Sequence of the first protein:
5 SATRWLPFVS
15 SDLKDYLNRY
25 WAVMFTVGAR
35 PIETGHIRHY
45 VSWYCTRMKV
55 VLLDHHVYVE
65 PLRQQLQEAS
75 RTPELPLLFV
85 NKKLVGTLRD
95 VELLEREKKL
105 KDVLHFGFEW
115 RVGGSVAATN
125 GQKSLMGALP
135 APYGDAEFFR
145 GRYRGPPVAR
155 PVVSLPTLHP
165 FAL

Sequence of the second protein:
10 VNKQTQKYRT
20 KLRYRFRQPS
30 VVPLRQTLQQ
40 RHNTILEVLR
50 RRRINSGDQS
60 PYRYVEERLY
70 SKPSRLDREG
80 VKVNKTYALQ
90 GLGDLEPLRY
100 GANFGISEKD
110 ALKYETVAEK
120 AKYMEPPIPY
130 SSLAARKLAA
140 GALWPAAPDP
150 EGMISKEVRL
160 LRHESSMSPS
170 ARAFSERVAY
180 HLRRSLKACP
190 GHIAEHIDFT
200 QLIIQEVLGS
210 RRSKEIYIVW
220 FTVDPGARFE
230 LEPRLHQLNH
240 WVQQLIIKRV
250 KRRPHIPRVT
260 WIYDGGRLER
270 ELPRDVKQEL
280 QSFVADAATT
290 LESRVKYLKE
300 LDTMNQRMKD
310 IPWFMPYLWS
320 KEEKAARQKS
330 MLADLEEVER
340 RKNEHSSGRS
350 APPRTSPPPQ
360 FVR

Contacts between the two chains:
Residue A146 in the second protein is in contact with residue E99 in the first protein (closest heavy-atom distance 2.7 Å).
Residue P144 in the second protein is in contact with residue W47 in the first protein (closest heavy-atom distance 2.9 Å).
Residue E194 in the second protein is in contact with residue H59 in the first protein (closest heavy-atom distance 3.1 Å).
Residue Q38 in the second protein contacts residue W47 in the first protein (closest heavy-atom distance 3.7 Å).
Residue F228 in the second protein interacts with residue H163 in the first protein (closest heavy-atom distance 3.4 Å).
Residue M152 in the second protein is in contact with residue G39 in the first protein (closest heavy-atom distance 4.2 Å).
Residue L137 in the second protein contacts residue W114 in the first protein (closest heavy-atom distance 4.0 Å).
Residue H195 in the second protein is in contact with residue G32 in the first protein (closest heavy-atom distance 3.4 Å).
Residue L142 in the second protein interacts with residue K105 in the first protein (closest heavy-atom distance 3.8 Å).
Residue P144 in the second protein is in contact with residue Y48 in the first protein (closest heavy-atom distance 4.3 Å).
Residue F228 in the second protein interacts with residue P164 in the first protein (closest heavy-atom distance 3.6 Å).
Residue A139 in the second protein is in contact with residue V120 in the first protein (closest heavy-atom distance 3.7 Å).
Residue P147 in the second protein contacts residue W47 in the first protein (closest heavy-atom distance 3.8 Å).
Residue S154 in the second protein is in contact with residue L162 in the first protein (closest heavy-atom distance 4.3 Å).
Residue R233 in the second protein interacts with residue G32 in the first protein (closest heavy-atom distance 2.5 Å).
Residue A145 in the second protein interacts with residue W47 in the first protein (closest heavy-atom distance 3.6 Å).
Residue R135 in the second protein contacts residue K127 in the first protein (closest heavy-atom distance 2.4 Å).
Residue W143 in the second protein contacts residue C49 in the first protein (closest heavy-atom distance 4.3 Å).
Residue A145 in the second protein interacts with residue E99 in the first protein (closest heavy-atom distance 3.6 Å).
Residue A146 in the second protein contacts residue Y44 in the first protein (closest heavy-atom distance 3.7 Å).
Residue I153 in the second protein interacts with residue F165 in the first protein (closest heavy-atom distance 3.8 Å).
Residue R135 in the second protein interacts with residue S128 in the first protein (closest heavy-atom distance 4.0 Å).
Residue D93 in the second protein interacts with residue Q126 in the first protein (closest heavy-atom distance 3.4 Å).
Residue V30 in the second protein interacts with residue C49 in the first protein (closest heavy-atom distance 4.1 Å).
Residue Q35 in the second protein interacts with residue S46 in the first protein (closest heavy-atom distance 4.0 Å).
Residue P149 in the second protein interacts with residue H40 in the first protein (closest heavy-atom distance 3.4 Å).
Residue Q35 in the second protein interacts with residue C49 in the first protein (closest heavy-atom distance 3.5 Å).
Residue P232 in the second protein contacts residue I36 in the first protein (closest heavy-atom distance 3.8 Å).
Residue W143 in the second protein is in contact with residue K105 in the first protein (closest heavy-atom distance 3.7 Å).
Residue A138 in the second protein interacts with residue V120 in the first protein (closest heavy-atom distance 3.8 Å).
Residue W143 in the second protein contacts residue Y48 in the first protein (closest heavy-atom distance 3.5 Å).
Residue R50 in the second protein interacts with residue G125 in the first protein (closest heavy-atom distance 3.1 Å).
Residue W143 in the second protein contacts residue W47 in the first protein (closest heavy-atom distance 3.1 Å).
Residue R227 in the second protein contacts residue H163 in the first protein (closest heavy-atom distance 3.2 Å).
Residue P149 in the second protein contacts residue H43 in the first protein (closest heavy-atom distance 3.6 Å).
Residue D148 in the second protein interacts with residue L167 in the first protein (closest heavy-atom distance 4.1 Å).
Residue E231 in the second protein contacts residue F165 in the first protein (closest heavy-atom distance 4.0 Å).
Residue E231 in the second protein is in contact with residue H163 in the first protein (closest heavy-atom distance 4.2 Å).
Residue R233 in the second protein contacts residue P35 in the first protein (closest heavy-atom distance 3.5 Å).
Residue H195 in the second protein is in contact with residue A33 in the first protein (closest heavy-atom distance 4.2 Å).
Residue R233 in the second protein is in contact with residue A33 in the first protein (closest heavy-atom distance 3.8 Å).
Residue M152 in the second protein is in contact with residue F165 in the first protein (closest heavy-atom distance 3.5 Å).
Residue P149 in the second protein contacts residue A166 in the first protein (closest heavy-atom distance 4.1 Å).
Residue G140 in the second protein interacts with residue K102 in the first protein (closest heavy-atom distance 4.0 Å).
Residue I153 in the second protein interacts with residue A166 in the first protein (closest heavy-atom distance 3.8 Å).
Residue Q236 in the second protein contacts residue P35 in the first protein (closest heavy-atom distance 3.8 Å).
Residue P232 in the second protein contacts residue P35 in the first protein (closest heavy-atom distance 4.2 Å).
Residue M152 in the second protein is in contact with residue P35 in the first protein (closest heavy-atom distance 4.0 Å).
Residue S154 in the second protein contacts residue H163 in the first protein (closest heavy-atom distance 3.6 Å).
Residue R50 in the second protein interacts with residue N124 in the first protein (closest heavy-atom distance 3.8 Å).
Residue I153 in the second protein contacts residue H163 in the first protein (closest heavy-atom distance 2.7 Å).
Residue R34 in the second protein is in contact with residue W47 in the first protein (closest heavy-atom distance 3.9 Å).
Residue A146 in the second protein contacts residue W47 in the first protein (closest heavy-atom distance 3.7 Å).
Residue D148 in the second protein contacts residue H43 in the first protein (closest heavy-atom distance 4.0 Å).
Residue A138 in the second protein contacts residue K127 in the first protein (closest heavy-atom distance 3.8 Å).
Residue F228 in the second protein is in contact with residue F165 in the first protein (closest heavy-atom distance 4.0 Å).
Residue A139 in the second protein interacts with residue K127 in the first protein (closest heavy-atom distance 3.7 Å).
Residue Q35 in the second protein interacts with residue W47 in the first protein (closest heavy-atom distance 3.1 Å).
Residue A139 in the second protein is in contact with residue K102 in the first protein (closest heavy-atom distance 3.8 Å).
Residue P147 in the second protein is in contact with residue H43 in the first protein (closest heavy-atom distance 3.0 Å).

This data describes a binding interaction between two proteins.